Sequence of the second protein:
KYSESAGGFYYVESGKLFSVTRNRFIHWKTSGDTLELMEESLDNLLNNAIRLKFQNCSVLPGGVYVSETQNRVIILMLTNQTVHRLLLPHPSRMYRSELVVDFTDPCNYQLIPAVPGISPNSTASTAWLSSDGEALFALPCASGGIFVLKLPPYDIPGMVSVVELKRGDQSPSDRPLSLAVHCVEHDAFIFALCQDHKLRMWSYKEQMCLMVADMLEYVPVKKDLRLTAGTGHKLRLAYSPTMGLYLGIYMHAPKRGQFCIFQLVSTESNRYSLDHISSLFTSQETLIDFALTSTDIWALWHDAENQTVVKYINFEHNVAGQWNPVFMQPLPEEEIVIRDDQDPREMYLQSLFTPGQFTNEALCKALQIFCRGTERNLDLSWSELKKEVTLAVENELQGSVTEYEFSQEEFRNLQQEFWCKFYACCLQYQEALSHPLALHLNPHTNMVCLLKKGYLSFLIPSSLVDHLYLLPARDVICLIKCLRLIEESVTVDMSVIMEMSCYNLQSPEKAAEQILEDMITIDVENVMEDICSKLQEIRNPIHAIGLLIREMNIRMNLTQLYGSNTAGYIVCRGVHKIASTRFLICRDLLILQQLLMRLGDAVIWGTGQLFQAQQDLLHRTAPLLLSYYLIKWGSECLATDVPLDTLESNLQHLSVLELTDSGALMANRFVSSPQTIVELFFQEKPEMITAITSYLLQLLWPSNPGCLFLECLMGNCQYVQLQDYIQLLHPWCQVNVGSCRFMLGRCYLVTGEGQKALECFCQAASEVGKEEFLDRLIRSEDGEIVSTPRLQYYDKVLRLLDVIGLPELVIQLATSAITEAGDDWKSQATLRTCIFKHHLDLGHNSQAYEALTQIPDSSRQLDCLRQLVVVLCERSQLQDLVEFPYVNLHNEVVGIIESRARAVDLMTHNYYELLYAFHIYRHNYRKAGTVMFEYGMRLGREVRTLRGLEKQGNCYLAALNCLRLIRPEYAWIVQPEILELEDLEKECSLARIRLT

Interface contacts:
Residue L1129 in the second protein contacts residue I627 in the first protein (closest heavy-atom distance 3.7 Å).
Residue R1133 in the second protein contacts residue D626 in the first protein (closest heavy-atom distance 4.1 Å).
Residue R1133 in the second protein contacts residue D625 in the first protein (closest heavy-atom distance 4.7 Å).
Residue L1126 in the second protein interacts with residue T629 in the first protein (closest heavy-atom distance 3.7 Å).
Residue T1195 in the second protein interacts with residue S609 in the first protein (closest heavy-atom distance 4.2 Å).
Residue N1123 in the second protein is in contact with residue T629 in the first protein (closest heavy-atom distance 4.8 Å).
Residue L1129 in the second protein contacts residue D626 in the first protein (closest heavy-atom distance 3.6 Å).
Residue L1126 in the second protein contacts residue I627 in the first protein (closest heavy-atom distance 4.0 Å).
Residue L1126 in the second protein interacts with residue T630 in the first protein (closest heavy-atom distance 3.4 Å).
Residue Y1125 in the second protein is in contact with residue I627 in the first protein (closest heavy-atom distance 4.5 Å).
Residue T1195 in the second protein contacts residue R610 in the first protein (closest heavy-atom distance 4.5 Å).
Residue L1194 in the second protein contacts residue S609 in the first protein (closest heavy-atom distance 4.4 Å).
Residue N1130 in the second protein is in contact with residue D626 in the first protein (closest heavy-atom distance 4.1 Å).
Residue G1122 in the second protein contacts residue T629 in the first protein (closest heavy-atom distance 3.4 Å).

Sequence of the first protein:
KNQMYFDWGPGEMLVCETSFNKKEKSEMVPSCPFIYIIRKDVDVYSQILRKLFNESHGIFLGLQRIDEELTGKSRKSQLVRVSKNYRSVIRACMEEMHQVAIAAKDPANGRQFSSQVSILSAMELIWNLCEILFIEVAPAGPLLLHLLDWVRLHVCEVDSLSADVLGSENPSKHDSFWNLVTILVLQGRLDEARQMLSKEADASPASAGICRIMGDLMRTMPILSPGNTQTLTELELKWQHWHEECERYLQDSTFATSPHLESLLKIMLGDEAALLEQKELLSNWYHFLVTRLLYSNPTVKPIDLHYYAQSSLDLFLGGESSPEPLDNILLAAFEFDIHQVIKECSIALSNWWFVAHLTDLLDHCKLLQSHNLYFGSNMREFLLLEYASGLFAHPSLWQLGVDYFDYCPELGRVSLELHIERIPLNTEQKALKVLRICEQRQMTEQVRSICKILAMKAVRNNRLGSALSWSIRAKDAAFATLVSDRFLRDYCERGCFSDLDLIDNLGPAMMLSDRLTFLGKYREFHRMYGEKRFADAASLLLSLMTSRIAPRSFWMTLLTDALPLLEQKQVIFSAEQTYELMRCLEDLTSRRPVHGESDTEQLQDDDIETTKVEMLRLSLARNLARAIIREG

This data describes a binding interaction between two proteins.